These two protein chains interact to form a complex.

Sequence of protein 1:
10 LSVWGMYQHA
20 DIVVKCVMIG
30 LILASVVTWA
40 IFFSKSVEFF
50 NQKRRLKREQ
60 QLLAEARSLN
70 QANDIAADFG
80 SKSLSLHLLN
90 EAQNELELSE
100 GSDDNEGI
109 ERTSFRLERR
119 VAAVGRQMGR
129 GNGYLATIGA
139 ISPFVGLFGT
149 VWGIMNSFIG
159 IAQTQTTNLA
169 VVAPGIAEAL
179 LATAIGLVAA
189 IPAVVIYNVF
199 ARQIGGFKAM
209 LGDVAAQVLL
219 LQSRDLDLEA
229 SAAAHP

Interface contacts:
Residue L145 in protein 1 interacts with residue L185 in protein 2 (closest heavy-atom distance 3.7 Å).
Residue S98 in protein 1 is in contact with residue R222 in protein 2 (closest heavy-atom distance 3.7 Å).
Residue L97 in protein 1 contacts residue R222 in protein 2 (closest heavy-atom distance 3.6 Å).
Residue E99 in protein 1 contacts residue L226 in protein 2 (closest heavy-atom distance 3.7 Å).
Residue I159 in protein 1 interacts with residue A168 in protein 2 (closest heavy-atom distance 3.5 Å).
Residue A160 in protein 1 contacts residue A168 in protein 2 (closest heavy-atom distance 3.8 Å).
Residue V149 in protein 1 is in contact with residue L178 in protein 2 (closest heavy-atom distance 3.3 Å).
Residue Q163 in protein 1 interacts with residue A168 in protein 2 (closest heavy-atom distance 3.6 Å).
Residue L97 in protein 1 is in contact with residue L226 in protein 2 (closest heavy-atom distance 3.9 Å).
Residue M153 in protein 1 is in contact with residue A175 in protein 2 (closest heavy-atom distance 3.6 Å).
Residue E94 in protein 1 contacts residue R222 in protein 2 (closest heavy-atom distance 2.6 Å).
Residue V149 in protein 1 is in contact with residue A182 in protein 2 (closest heavy-atom distance 3.9 Å).
Residue A160 in protein 1 interacts with residue A171 in protein 2 (closest heavy-atom distance 3.4 Å).
Residue G106 in protein 1 interacts with residue D225 in protein 2 (closest heavy-atom distance 3.6 Å).
Residue W150 in protein 1 contacts residue A182 in protein 2 (closest heavy-atom distance 4.1 Å).
Residue R117 in protein 1 is in contact with residue A207 in protein 2 (closest heavy-atom distance 3.8 Å).
Residue F113 in protein 1 interacts with residue L218 in protein 2 (closest heavy-atom distance 4.1 Å).
Residue I152 in protein 1 is in contact with residue L178 in protein 2 (closest heavy-atom distance 3.9 Å).
Residue W150 in protein 1 interacts with residue M15 in protein 2 (closest heavy-atom distance 3.6 Å).
Residue D102 in protein 1 interacts with residue S229 in protein 2 (closest heavy-atom distance 2.9 Å).
Residue I157 in protein 1 interacts with residue A175 in protein 2 (closest heavy-atom distance 3.9 Å).
Residue T165 in protein 1 contacts residue N166 in protein 2 (closest heavy-atom distance 3.9 Å).
Residue F113 in protein 1 interacts with residue E116 in protein 2 (closest heavy-atom distance 4.2 Å).
Residue S101 in protein 1 interacts with residue L226 in protein 2 (closest heavy-atom distance 4.0 Å).
Residue S98 in protein 1 is in contact with residue L226 in protein 2 (closest heavy-atom distance 4.1 Å).
Residue S101 in protein 1 is in contact with residue D225 in protein 2 (closest heavy-atom distance 3.6 Å).
Residue F113 in protein 1 interacts with residue A214 in protein 2 (closest heavy-atom distance 3.5 Å).
Residue R124 in protein 1 is in contact with residue D211 in protein 2 (closest heavy-atom distance 3.9 Å).
Residue F146 in protein 1 contacts residue V186 in protein 2 (closest heavy-atom distance 3.5 Å).
Residue W150 in protein 1 interacts with residue L179 in protein 2 (closest heavy-atom distance 4.2 Å).
Residue R110 in protein 1 interacts with residue D225 in protein 2 (closest heavy-atom distance 3.1 Å).
Residue M153 in protein 1 contacts residue M15 in protein 2 (closest heavy-atom distance 3.8 Å).
Residue R117 in protein 1 interacts with residue G210 in protein 2 (closest heavy-atom distance 3.4 Å).
Residue F146 in protein 1 interacts with residue A182 in protein 2 (closest heavy-atom distance 3.8 Å).
Residue T164 in protein 1 contacts residue A168 in protein 2 (closest heavy-atom distance 3.3 Å).
Residue E105 in protein 1 interacts with residue E105 in protein 2 (closest heavy-atom distance 4.2 Å).
Residue S101 in protein 1 is in contact with residue S229 in protein 2 (closest heavy-atom distance 3.3 Å).
Residue I159 in protein 1 is in contact with residue A171 in protein 2 (closest heavy-atom distance 3.4 Å).
Residue G100 in protein 1 is in contact with residue S229 in protein 2 (closest heavy-atom distance 3.2 Å).
Residue R117 in protein 1 interacts with residue D211 in protein 2 (closest heavy-atom distance 1.9 Å).
Residue I157 in protein 1 is in contact with residue M15 in protein 2 (closest heavy-atom distance 3.9 Å).
Residue I139 in protein 1 interacts with residue V193 in protein 2 (closest heavy-atom distance 3.5 Å).
Residue I139 in protein 1 is in contact with residue I189 in protein 2 (closest heavy-atom distance 3.7 Å).
Residue M153 in protein 1 contacts residue L178 in protein 2 (closest heavy-atom distance 3.6 Å).
Residue R124 in protein 1 interacts with residue A207 in protein 2 (closest heavy-atom distance 3.4 Å).
Residue R110 in protein 1 is in contact with residue S221 in protein 2 (closest heavy-atom distance 3.2 Å).
Residue F146 in protein 1 interacts with residue L185 in protein 2 (closest heavy-atom distance 3.7 Å).
Residue R117 in protein 1 contacts residue A214 in protein 2 (closest heavy-atom distance 4.0 Å).
Residue R110 in protein 1 contacts residue L218 in protein 2 (closest heavy-atom distance 3.4 Å).
Residue F142 in protein 1 is in contact with residue I189 in protein 2 (closest heavy-atom distance 3.6 Å).
Residue R114 in protein 1 is in contact with residue L218 in protein 2 (closest heavy-atom distance 4.0 Å).
Residue D102 in protein 1 contacts residue A232 in protein 2 (closest heavy-atom distance 3.9 Å).
Residue F142 in protein 1 is in contact with residue L185 in protein 2 (closest heavy-atom distance 4.0 Å).
Residue F156 in protein 1 interacts with residue A171 in protein 2 (closest heavy-atom distance 3.7 Å).
Residue T135 in protein 1 interacts with residue V193 in protein 2 (closest heavy-atom distance 4.2 Å).
Residue I159 in protein 1 interacts with residue L167 in protein 2 (closest heavy-atom distance 3.3 Å).
Residue D103 in protein 1 interacts with residue D225 in protein 2 (closest heavy-atom distance 3.9 Å).
Residue M153 in protein 1 contacts residue L179 in protein 2 (closest heavy-atom distance 3.6 Å).
Residue F156 in protein 1 is in contact with residue I174 in protein 2 (closest heavy-atom distance 3.7 Å).
Residue R110 in protein 1 is in contact with residue R222 in protein 2 (closest heavy-atom distance 3.2 Å).

Sequence of protein 2:
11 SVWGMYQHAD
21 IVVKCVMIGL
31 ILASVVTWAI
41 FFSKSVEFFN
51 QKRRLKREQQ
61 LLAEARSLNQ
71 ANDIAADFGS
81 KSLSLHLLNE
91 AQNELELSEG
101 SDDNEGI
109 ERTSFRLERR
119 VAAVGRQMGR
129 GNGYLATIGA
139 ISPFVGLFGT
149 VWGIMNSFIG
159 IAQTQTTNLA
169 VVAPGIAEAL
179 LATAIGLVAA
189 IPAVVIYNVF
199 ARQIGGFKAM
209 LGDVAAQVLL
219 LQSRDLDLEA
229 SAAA